Interface contacts:
Residue L60 in chain A contacts residue R250 in chain B (closest heavy-atom distance 4.8 Å).
Residue L59 in chain A is in contact with residue R244 in chain B (closest heavy-atom distance 3.3 Å).
Residue L60 in chain A interacts with residue R244 in chain B (closest heavy-atom distance 3.2 Å).
Residue E61 in chain A is in contact with residue R250 in chain B (closest heavy-atom distance 3.3 Å).
Residue E62 in chain A contacts residue R250 in chain B (closest heavy-atom distance 4.9 Å).
Residue E61 in chain A interacts with residue R244 in chain B (closest heavy-atom distance 4.8 Å).
Residue L59 in chain A interacts with residue V245 in chain B (closest heavy-atom distance 4.2 Å).
Residue L59 in chain A contacts residue R250 in chain B (closest heavy-atom distance 3.1 Å).
Residue E62 in chain A contacts residue R244 in chain B (closest heavy-atom distance 3.4 Å).
Residue A58 in chain A interacts with residue R250 in chain B (closest heavy-atom distance 3.6 Å).
Residue L60 in chain A is in contact with residue W241 in chain B (closest heavy-atom distance 3.8 Å).

Sequence of chain A:
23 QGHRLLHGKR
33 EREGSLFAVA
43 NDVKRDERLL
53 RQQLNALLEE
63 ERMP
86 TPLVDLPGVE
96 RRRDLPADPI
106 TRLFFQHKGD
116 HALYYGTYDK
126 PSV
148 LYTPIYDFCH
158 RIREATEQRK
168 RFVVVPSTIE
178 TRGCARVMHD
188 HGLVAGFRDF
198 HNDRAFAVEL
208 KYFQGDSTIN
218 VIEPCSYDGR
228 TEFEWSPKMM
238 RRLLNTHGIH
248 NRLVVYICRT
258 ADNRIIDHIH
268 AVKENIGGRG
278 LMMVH

This data describes a binding interaction between two proteins.

Sequence of chain B:
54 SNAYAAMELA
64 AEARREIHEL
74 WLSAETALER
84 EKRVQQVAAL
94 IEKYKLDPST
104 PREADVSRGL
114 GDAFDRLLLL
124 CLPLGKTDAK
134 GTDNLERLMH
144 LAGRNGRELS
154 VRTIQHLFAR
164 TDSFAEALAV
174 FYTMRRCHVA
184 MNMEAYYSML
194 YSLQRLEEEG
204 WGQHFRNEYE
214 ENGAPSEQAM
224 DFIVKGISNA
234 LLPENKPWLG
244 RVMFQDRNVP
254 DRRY